Sequence of the first protein:
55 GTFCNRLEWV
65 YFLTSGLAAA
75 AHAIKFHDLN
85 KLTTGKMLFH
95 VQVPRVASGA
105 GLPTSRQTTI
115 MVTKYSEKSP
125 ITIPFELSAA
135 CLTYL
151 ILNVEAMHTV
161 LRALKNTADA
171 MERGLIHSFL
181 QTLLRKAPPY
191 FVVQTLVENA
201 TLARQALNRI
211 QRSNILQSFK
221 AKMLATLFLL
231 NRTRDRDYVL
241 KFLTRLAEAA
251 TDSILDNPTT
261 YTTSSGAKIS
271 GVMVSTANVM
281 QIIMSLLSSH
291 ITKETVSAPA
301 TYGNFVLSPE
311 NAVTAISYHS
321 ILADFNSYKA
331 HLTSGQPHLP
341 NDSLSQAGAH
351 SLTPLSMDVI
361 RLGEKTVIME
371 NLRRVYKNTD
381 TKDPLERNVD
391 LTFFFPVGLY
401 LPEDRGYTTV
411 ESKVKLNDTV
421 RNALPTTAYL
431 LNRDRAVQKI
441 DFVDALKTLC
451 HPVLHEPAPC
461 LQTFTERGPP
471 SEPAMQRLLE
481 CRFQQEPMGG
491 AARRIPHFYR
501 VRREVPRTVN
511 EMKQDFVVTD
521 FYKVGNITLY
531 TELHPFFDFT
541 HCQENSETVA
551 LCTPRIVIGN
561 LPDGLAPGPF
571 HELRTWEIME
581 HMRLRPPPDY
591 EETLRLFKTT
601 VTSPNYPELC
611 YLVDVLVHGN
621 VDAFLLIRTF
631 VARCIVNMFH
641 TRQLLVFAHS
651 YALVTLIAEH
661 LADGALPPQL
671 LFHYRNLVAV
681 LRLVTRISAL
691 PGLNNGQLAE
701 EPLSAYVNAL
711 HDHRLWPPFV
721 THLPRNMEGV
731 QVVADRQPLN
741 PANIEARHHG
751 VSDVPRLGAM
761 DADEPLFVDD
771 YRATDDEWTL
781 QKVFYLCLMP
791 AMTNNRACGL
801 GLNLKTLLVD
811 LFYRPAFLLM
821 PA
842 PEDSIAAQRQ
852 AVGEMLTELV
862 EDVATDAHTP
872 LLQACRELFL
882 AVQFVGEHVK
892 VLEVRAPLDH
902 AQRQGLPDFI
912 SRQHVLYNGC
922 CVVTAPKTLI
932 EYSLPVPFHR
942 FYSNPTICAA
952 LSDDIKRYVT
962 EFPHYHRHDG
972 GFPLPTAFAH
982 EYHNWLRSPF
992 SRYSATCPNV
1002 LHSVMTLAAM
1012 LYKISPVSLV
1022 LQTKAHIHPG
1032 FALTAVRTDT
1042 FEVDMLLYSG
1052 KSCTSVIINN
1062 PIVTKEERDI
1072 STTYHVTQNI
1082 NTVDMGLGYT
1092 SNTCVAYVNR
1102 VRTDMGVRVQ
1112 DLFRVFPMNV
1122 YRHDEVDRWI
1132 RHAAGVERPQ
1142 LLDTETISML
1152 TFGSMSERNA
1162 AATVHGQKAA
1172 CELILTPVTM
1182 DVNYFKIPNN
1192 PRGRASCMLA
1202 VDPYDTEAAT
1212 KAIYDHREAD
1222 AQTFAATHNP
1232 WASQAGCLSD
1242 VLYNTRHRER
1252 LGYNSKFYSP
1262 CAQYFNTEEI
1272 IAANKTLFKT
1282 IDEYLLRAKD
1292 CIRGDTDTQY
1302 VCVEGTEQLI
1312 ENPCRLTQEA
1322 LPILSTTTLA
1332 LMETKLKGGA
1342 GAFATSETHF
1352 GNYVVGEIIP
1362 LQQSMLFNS

This data describes a binding interaction between two proteins.

Sequence of the second protein:
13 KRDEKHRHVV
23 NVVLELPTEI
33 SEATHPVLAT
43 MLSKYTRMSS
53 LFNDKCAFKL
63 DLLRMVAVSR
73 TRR

Residue-level contacts at the interface:
Residue L808 in the first protein interacts with residue L62 in the second protein (closest heavy-atom distance 3.7 Å).
Residue V809 in the first protein is in contact with residue K61 in the second protein (closest heavy-atom distance 4.1 Å).
Residue V883 in the first protein is in contact with residue R66 in the second protein (closest heavy-atom distance 3.3 Å).
Residue L757 in the first protein is in contact with residue R66 in the second protein (closest heavy-atom distance 3.8 Å).
Residue T806 in the first protein interacts with residue C58 in the second protein (closest heavy-atom distance 4.1 Å).
Residue L757 in the first protein interacts with residue L62 in the second protein (closest heavy-atom distance 4.4 Å).
Residue L626 in the first protein is in contact with residue T73 in the second protein (closest heavy-atom distance 4.4 Å).
Residue L881 in the first protein contacts residue R72 in the second protein (closest heavy-atom distance 4.2 Å).
Residue V754 in the first protein is in contact with residue L53 in the second protein (closest heavy-atom distance 4.5 Å).
Residue G750 in the first protein contacts residue V70 in the second protein (closest heavy-atom distance 4.2 Å).
Residue S752 in the first protein interacts with residue D63 in the second protein (closest heavy-atom distance 2.8 Å).
Residue L818 in the first protein interacts with residue V68 in the second protein (closest heavy-atom distance 3.3 Å).
Residue L808 in the first protein interacts with residue L65 in the second protein (closest heavy-atom distance 3.7 Å).
Residue L818 in the first protein is in contact with residue H37 in the second protein (closest heavy-atom distance 3.6 Å).
Residue L626 in the first protein is in contact with residue R75 in the second protein (closest heavy-atom distance 3.5 Å).
Residue K805 in the first protein is in contact with residue D56 in the second protein (closest heavy-atom distance 3.5 Å).
Residue Y813 in the first protein is in contact with residue L64 in the second protein (closest heavy-atom distance 3.6 Å).
Residue L819 in the first protein is in contact with residue I32 in the second protein (closest heavy-atom distance 4.5 Å).
Residue Y813 in the first protein is in contact with residue E27 in the second protein (closest heavy-atom distance 4.4 Å).
Residue Q884 in the first protein contacts residue R66 in the second protein (closest heavy-atom distance 2.3 Å).
Residue V754 in the first protein is in contact with residue A59 in the second protein (closest heavy-atom distance 3.8 Å).
Residue G750 in the first protein contacts residue M67 in the second protein (closest heavy-atom distance 3.5 Å).
Residue V754 in the first protein contacts residue D63 in the second protein (closest heavy-atom distance 3.3 Å).
Residue V809 in the first protein interacts with residue C58 in the second protein (closest heavy-atom distance 3.6 Å).
Residue Y813 in the first protein interacts with residue L26 in the second protein (closest heavy-atom distance 3.1 Å).
Residue V809 in the first protein interacts with residue L62 in the second protein (closest heavy-atom distance 3.9 Å).
Residue L625 in the first protein interacts with residue R75 in the second protein (closest heavy-atom distance 4.1 Å).
Residue F880 in the first protein is in contact with residue V68 in the second protein (closest heavy-atom distance 3.8 Å).
Residue S752 in the first protein contacts residue R66 in the second protein (closest heavy-atom distance 3.4 Å).
Residue K805 in the first protein interacts with residue C58 in the second protein (closest heavy-atom distance 3.4 Å).
Residue F880 in the first protein is in contact with residue L65 in the second protein (closest heavy-atom distance 3.6 Å).
Residue L757 in the first protein contacts residue A59 in the second protein (closest heavy-atom distance 3.9 Å).
Residue G750 in the first protein is in contact with residue R66 in the second protein (closest heavy-atom distance 3.5 Å).
Residue P821 in the first protein interacts with residue R72 in the second protein (closest heavy-atom distance 4.5 Å).
Residue Q884 in the first protein contacts residue A69 in the second protein (closest heavy-atom distance 4.3 Å).
Residue Y813 in the first protein interacts with residue L65 in the second protein (closest heavy-atom distance 4.3 Å).
Residue G758 in the first protein contacts residue A59 in the second protein (closest heavy-atom distance 3.9 Å).
Residue K805 in the first protein interacts with residue L62 in the second protein (closest heavy-atom distance 3.7 Å).
Residue D753 in the first protein contacts residue D63 in the second protein (closest heavy-atom distance 4.1 Å).
Residue K805 in the first protein is in contact with residue A59 in the second protein (closest heavy-atom distance 3.3 Å).
Residue M820 in the first protein interacts with residue R72 in the second protein (closest heavy-atom distance 2.5 Å).
Residue L818 in the first protein interacts with residue L65 in the second protein (closest heavy-atom distance 3.8 Å).
Residue F885 in the first protein contacts residue R66 in the second protein (closest heavy-atom distance 4.4 Å).
Residue V751 in the first protein interacts with residue R66 in the second protein (closest heavy-atom distance 4.4 Å).
Residue Y813 in the first protein interacts with residue K61 in the second protein (closest heavy-atom distance 3.4 Å).
Residue V754 in the first protein is in contact with residue F60 in the second protein (closest heavy-atom distance 3.7 Å).
Residue D622 in the first protein is in contact with residue R75 in the second protein (closest heavy-atom distance 2.9 Å).
Residue F812 in the first protein contacts residue L65 in the second protein (closest heavy-atom distance 3.3 Å).
Residue R756 in the first protein is in contact with residue R66 in the second protein (closest heavy-atom distance 4.5 Å).
Residue Q884 in the first protein contacts residue V70 in the second protein (closest heavy-atom distance 3.4 Å).
Residue G758 in the first protein contacts residue D56 in the second protein (closest heavy-atom distance 3.8 Å).
Residue V886 in the first protein is in contact with residue R66 in the second protein (closest heavy-atom distance 4.4 Å).
Residue L818 in the first protein contacts residue L64 in the second protein (closest heavy-atom distance 3.8 Å).
Residue V883 in the first protein is in contact with residue A69 in the second protein (closest heavy-atom distance 4.3 Å).
Residue A822 in the first protein contacts residue R72 in the second protein (closest heavy-atom distance 3.8 Å).
Residue V883 in the first protein interacts with residue L62 in the second protein (closest heavy-atom distance 4.5 Å).
Residue H749 in the first protein interacts with residue R66 in the second protein (closest heavy-atom distance 3.9 Å).
Residue F880 in the first protein is in contact with residue A69 in the second protein (closest heavy-atom distance 4.0 Å).
Residue L757 in the first protein contacts residue D63 in the second protein (closest heavy-atom distance 3.6 Å).
Residue S752 in the first protein is in contact with residue M67 in the second protein (closest heavy-atom distance 3.6 Å).